Sequence of protein 1:
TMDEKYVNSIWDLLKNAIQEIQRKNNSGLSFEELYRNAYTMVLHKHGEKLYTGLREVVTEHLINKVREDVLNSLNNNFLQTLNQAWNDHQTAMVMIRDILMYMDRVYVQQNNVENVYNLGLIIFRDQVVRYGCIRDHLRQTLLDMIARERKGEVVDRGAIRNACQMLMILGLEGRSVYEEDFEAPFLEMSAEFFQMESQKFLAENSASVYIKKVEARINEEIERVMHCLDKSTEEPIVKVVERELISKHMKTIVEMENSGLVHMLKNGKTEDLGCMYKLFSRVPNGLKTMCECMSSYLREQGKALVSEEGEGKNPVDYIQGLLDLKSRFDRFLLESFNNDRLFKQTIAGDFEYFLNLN

Sequence of protein 2:
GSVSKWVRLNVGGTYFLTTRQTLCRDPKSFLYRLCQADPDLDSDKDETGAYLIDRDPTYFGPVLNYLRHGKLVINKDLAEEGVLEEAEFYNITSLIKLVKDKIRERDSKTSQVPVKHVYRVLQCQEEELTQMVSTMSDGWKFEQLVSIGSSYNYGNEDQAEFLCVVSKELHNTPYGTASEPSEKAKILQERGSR

Residue-level contacts at the interface:
Residue V129 in protein 1 is in contact with residue I142 in protein 2 (closest heavy-atom distance 4.0 Å).
Residue D121 in protein 1 contacts residue S68 in protein 2 (closest heavy-atom distance 3.8 Å).
Residue Y58 in protein 1 contacts residue F99 in protein 2 (closest heavy-atom distance 3.1 Å).
Residue V117 in protein 1 is in contact with residue R72 in protein 2 (closest heavy-atom distance 3.5 Å).
Residue N48 in protein 1 interacts with residue D81 in protein 2 (closest heavy-atom distance 3.2 Å).
Residue S50 in protein 1 interacts with residue D93 in protein 2 (closest heavy-atom distance 2.8 Å).
Residue Y125 in protein 1 interacts with residue E127 in protein 2 (closest heavy-atom distance 3.2 Å).
Residue M124 in protein 1 contacts residue N130 in protein 2 (closest heavy-atom distance 3.0 Å).
Residue R128 in protein 1 contacts residue I142 in protein 2 (closest heavy-atom distance 3.4 Å).
Residue N49 in protein 1 is in contact with residue D81 in protein 2 (closest heavy-atom distance 3.3 Å).
Residue K47 in protein 1 is in contact with residue D81 in protein 2 (closest heavy-atom distance 2.8 Å).
Residue Y62 in protein 1 is in contact with residue T149 in protein 2 (closest heavy-atom distance 3.5 Å).
Residue D121 in protein 1 is in contact with residue N130 in protein 2 (closest heavy-atom distance 3.0 Å).
Residue L52 in protein 1 contacts residue D93 in protein 2 (closest heavy-atom distance 2.8 Å).
Residue Y58 in protein 1 contacts residue P96 in protein 2 (closest heavy-atom distance 4.1 Å).
Residue V117 in protein 1 contacts residue K67 in protein 2 (closest heavy-atom distance 3.3 Å).
Residue Y62 in protein 1 interacts with residue R145 in protein 2 (closest heavy-atom distance 3.0 Å).
Residue V117 in protein 1 contacts residue P66 in protein 2 (closest heavy-atom distance 3.9 Å).
Residue N49 in protein 1 is in contact with residue L80 in protein 2 (closest heavy-atom distance 3.4 Å).
Residue A61 in protein 1 interacts with residue F128 in protein 2 (closest heavy-atom distance 3.5 Å).
Residue K47 in protein 1 contacts residue D79 in protein 2 (closest heavy-atom distance 3.2 Å).
Residue R59 in protein 1 contacts residue Y98 in protein 2 (closest heavy-atom distance 3.5 Å).
Residue M64 in protein 1 interacts with residue F128 in protein 2 (closest heavy-atom distance 3.4 Å).
Residue S50 in protein 1 interacts with residue L91 in protein 2 (closest heavy-atom distance 3.1 Å).
Residue I122 in protein 1 is in contact with residue F128 in protein 2 (closest heavy-atom distance 3.3 Å).
Residue L57 in protein 1 is in contact with residue F128 in protein 2 (closest heavy-atom distance 3.5 Å).
Residue Y58 in protein 1 is in contact with residue E125 in protein 2 (closest heavy-atom distance 3.0 Å).
Residue R128 in protein 1 is in contact with residue V138 in protein 2 (closest heavy-atom distance 3.3 Å).
Residue A61 in protein 1 is in contact with residue E124 in protein 2 (closest heavy-atom distance 3.2 Å).
Residue Y62 in protein 1 contacts residue E120 in protein 2 (closest heavy-atom distance 3.8 Å).
Residue E56 in protein 1 interacts with residue D93 in protein 2 (closest heavy-atom distance 3.5 Å).
Residue E55 in protein 1 interacts with residue P96 in protein 2 (closest heavy-atom distance 3.6 Å).
Residue N49 in protein 1 contacts residue S82 in protein 2 (closest heavy-atom distance 3.1 Å).
Residue R59 in protein 1 interacts with residue E124 in protein 2 (closest heavy-atom distance 3.7 Å).
Residue E55 in protein 1 is in contact with residue D93 in protein 2 (closest heavy-atom distance 2.7 Å).
Residue R128 in protein 1 contacts residue K139 in protein 2 (closest heavy-atom distance 3.1 Å).
Residue F54 in protein 1 is in contact with residue F69 in protein 2 (closest heavy-atom distance 3.5 Å).
Residue S50 in protein 1 is in contact with residue I92 in protein 2 (closest heavy-atom distance 3.1 Å).
Residue G51 in protein 1 contacts residue F69 in protein 2 (closest heavy-atom distance 3.7 Å).
Residue Y58 in protein 1 is in contact with residue R94 in protein 2 (closest heavy-atom distance 3.4 Å).
Residue R120 in protein 1 contacts residue N130 in protein 2 (closest heavy-atom distance 3.8 Å).
Residue D121 in protein 1 interacts with residue F69 in protein 2 (closest heavy-atom distance 3.9 Å).
Residue S53 in protein 1 contacts residue D93 in protein 2 (closest heavy-atom distance 3.2 Å).
Residue Y125 in protein 1 interacts with residue L123 in protein 2 (closest heavy-atom distance 3.2 Å).
Residue E55 in protein 1 is in contact with residue D95 in protein 2 (closest heavy-atom distance 3.3 Å).
Residue R128 in protein 1 contacts residue I135 in protein 2 (closest heavy-atom distance 2.5 Å).
Residue M124 in protein 1 is in contact with residue F128 in protein 2 (closest heavy-atom distance 4.0 Å).
Residue T114 in protein 1 contacts residue R72 in protein 2 (closest heavy-atom distance 3.8 Å).
Residue D121 in protein 1 is in contact with residue F128 in protein 2 (closest heavy-atom distance 2.8 Å).
Residue E55 in protein 1 is in contact with residue R94 in protein 2 (closest heavy-atom distance 3.8 Å).
Residue G51 in protein 1 contacts residue D93 in protein 2 (closest heavy-atom distance 2.9 Å).
Residue R128 in protein 1 contacts residue E127 in protein 2 (closest heavy-atom distance 3.2 Å).
Residue F54 in protein 1 contacts residue D93 in protein 2 (closest heavy-atom distance 3.5 Å).
Residue M124 in protein 1 is in contact with residue E127 in protein 2 (closest heavy-atom distance 3.1 Å).
Residue Y125 in protein 1 interacts with residue F128 in protein 2 (closest heavy-atom distance 3.4 Å).
Residue M118 in protein 1 contacts residue F69 in protein 2 (closest heavy-atom distance 3.9 Å).
Residue Y62 in protein 1 interacts with residue E124 in protein 2 (closest heavy-atom distance 3.8 Å).
Residue D121 in protein 1 is in contact with residue K67 in protein 2 (closest heavy-atom distance 2.8 Å).
Residue M118 in protein 1 contacts residue R72 in protein 2 (closest heavy-atom distance 4.0 Å).
Residue F54 in protein 1 is in contact with residue I92 in protein 2 (closest heavy-atom distance 3.4 Å).

These two protein chains interact to form a complex.